Interface contacts:
Residue R450 in chain A interacts with residue K26 in chain B (closest heavy-atom distance 3.7 Å).
Residue R418 in chain A contacts residue I135 in chain B (closest heavy-atom distance 3.4 Å).
Residue F384 in chain A contacts residue F146 in chain B (closest heavy-atom distance 3.7 Å).
Residue D375 in chain A is in contact with residue L117 in chain B (closest heavy-atom distance 3.6 Å).
Residue K382 in chain A is in contact with residue G118 in chain B (closest heavy-atom distance 3.5 Å).
Residue V381 in chain A contacts residue F94 in chain B (closest heavy-atom distance 3.7 Å).
Residue N379 in chain A contacts residue G118 in chain B (closest heavy-atom distance 3.2 Å).
Residue R432 in chain A contacts residue F17 in chain B (closest heavy-atom distance 3.1 Å).
Residue K601 in chain A interacts with residue L44 in chain B (closest heavy-atom distance 3.2 Å).
Residue M654 in chain A is in contact with residue E128 in chain B (closest heavy-atom distance 3.5 Å).
Residue S656 in chain A contacts residue T122 in chain B (closest heavy-atom distance 2.6 Å).
Residue S436 in chain A is in contact with residue E19 in chain B (closest heavy-atom distance 3.2 Å).
Residue N477 in chain A contacts residue E124 in chain B (closest heavy-atom distance 2.9 Å).
Residue D375 in chain A interacts with residue G118 in chain B (closest heavy-atom distance 2.9 Å).
Residue R450 in chain A is in contact with residue F24 in chain B (closest heavy-atom distance 3.6 Å).
Residue S454 in chain A interacts with residue F24 in chain B (closest heavy-atom distance 3.1 Å).
Residue I389 in chain A is in contact with residue E132 in chain B (closest heavy-atom distance 3.7 Å).
Residue F384 in chain A contacts residue I90 in chain B (closest heavy-atom distance 3.6 Å).
Residue L605 in chain A contacts residue L23 in chain B (closest heavy-atom distance 3.6 Å).
Residue N379 in chain A interacts with residue E119 in chain B (closest heavy-atom distance 2.7 Å).
Residue L374 in chain A interacts with residue F97 in chain B (closest heavy-atom distance 3.7 Å).
Residue A378 in chain A is in contact with residue L117 in chain B (closest heavy-atom distance 3.5 Å).
Residue S419 in chain A interacts with residue M150 in chain B (closest heavy-atom distance 3.3 Å).
Residue K382 in chain A is in contact with residue L121 in chain B (closest heavy-atom distance 3.6 Å).
Residue I457 in chain A interacts with residue R42 in chain B (closest heavy-atom distance 3.6 Å).
Residue F421 in chain A interacts with residue M150 in chain B (closest heavy-atom distance 3.0 Å).
Residue K382 in chain A interacts with residue L117 in chain B (closest heavy-atom distance 2.7 Å).
Residue S454 in chain A contacts residue T39 in chain B (closest heavy-atom distance 3.7 Å).
Residue C377 in chain A interacts with residue F97 in chain B (closest heavy-atom distance 3.7 Å).
Residue S420 in chain A contacts residue A152 in chain B (closest heavy-atom distance 3.5 Å).
Residue S420 in chain A is in contact with residue M149 in chain B (closest heavy-atom distance 3.3 Å).
Residue S420 in chain A interacts with residue M150 in chain B (closest heavy-atom distance 3.5 Å).
Residue T380 in chain A interacts with residue I90 in chain B (closest heavy-atom distance 3.6 Å).
Residue I457 in chain A contacts residue T39 in chain B (closest heavy-atom distance 3.5 Å).
Residue R450 in chain A contacts residue L23 in chain B (closest heavy-atom distance 2.9 Å).
Residue S454 in chain A interacts with residue E36 in chain B (closest heavy-atom distance 3.1 Å).
Residue R432 in chain A contacts residue E19 in chain B (closest heavy-atom distance 2.7 Å).
Residue N458 in chain A is in contact with residue R42 in chain B (closest heavy-atom distance 2.9 Å).
Residue R422 in chain A contacts residue A152 in chain B (closest heavy-atom distance 3.7 Å).
Residue H443 in chain A contacts residue S22 in chain B (closest heavy-atom distance 3.5 Å).
Residue S388 in chain A contacts residue F146 in chain B (closest heavy-atom distance 3.6 Å).
Residue K382 in chain A interacts with residue M129 in chain B (closest heavy-atom distance 3.3 Å).
Residue L385 in chain A interacts with residue M129 in chain B (closest heavy-atom distance 3.7 Å).
Residue K382 in chain A interacts with residue E119 in chain B (closest heavy-atom distance 2.3 Å).
Residue R418 in chain A is in contact with residue E132 in chain B (closest heavy-atom distance 2.6 Å).
Residue R653 in chain A contacts residue E128 in chain B (closest heavy-atom distance 2.8 Å).
Residue Q392 in chain A contacts residue E132 in chain B (closest heavy-atom distance 3.2 Å).
Residue K483 in chain A contacts residue E128 in chain B (closest heavy-atom distance 2.7 Å).
Residue K382 in chain A interacts with residue M114 in chain B (closest heavy-atom distance 2.9 Å).
Residue F384 in chain A interacts with residue M150 in chain B (closest heavy-atom distance 3.5 Å).
Residue I439 in chain A is in contact with residue E19 in chain B (closest heavy-atom distance 3.6 Å).
Residue S388 in chain A is in contact with residue M150 in chain B (closest heavy-atom distance 3.7 Å).
Residue N458 in chain A contacts residue T39 in chain B (closest heavy-atom distance 3.3 Å).
Residue S656 in chain A contacts residue E124 in chain B (closest heavy-atom distance 3.5 Å).
Residue R653 in chain A interacts with residue E132 in chain B (closest heavy-atom distance 2.9 Å).
Residue K601 in chain A interacts with residue F17 in chain B (closest heavy-atom distance 3.5 Å).
Residue R386 in chain A interacts with residue L121 in chain B (closest heavy-atom distance 3.4 Å).
Residue T380 in chain A is in contact with residue A93 in chain B (closest heavy-atom distance 3.6 Å).
Residue R386 in chain A interacts with residue E125 in chain B (closest heavy-atom distance 2.8 Å).
Residue L385 in chain A is in contact with residue M114 in chain B (closest heavy-atom distance 3.7 Å).

Sequence of chain B:
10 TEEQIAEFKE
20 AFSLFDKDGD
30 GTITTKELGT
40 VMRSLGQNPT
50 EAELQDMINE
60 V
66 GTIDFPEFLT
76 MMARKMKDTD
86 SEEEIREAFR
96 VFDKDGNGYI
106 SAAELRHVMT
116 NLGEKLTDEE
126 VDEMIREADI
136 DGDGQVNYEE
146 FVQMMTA

These two protein chains interact to form a complex.

Sequence of chain A:
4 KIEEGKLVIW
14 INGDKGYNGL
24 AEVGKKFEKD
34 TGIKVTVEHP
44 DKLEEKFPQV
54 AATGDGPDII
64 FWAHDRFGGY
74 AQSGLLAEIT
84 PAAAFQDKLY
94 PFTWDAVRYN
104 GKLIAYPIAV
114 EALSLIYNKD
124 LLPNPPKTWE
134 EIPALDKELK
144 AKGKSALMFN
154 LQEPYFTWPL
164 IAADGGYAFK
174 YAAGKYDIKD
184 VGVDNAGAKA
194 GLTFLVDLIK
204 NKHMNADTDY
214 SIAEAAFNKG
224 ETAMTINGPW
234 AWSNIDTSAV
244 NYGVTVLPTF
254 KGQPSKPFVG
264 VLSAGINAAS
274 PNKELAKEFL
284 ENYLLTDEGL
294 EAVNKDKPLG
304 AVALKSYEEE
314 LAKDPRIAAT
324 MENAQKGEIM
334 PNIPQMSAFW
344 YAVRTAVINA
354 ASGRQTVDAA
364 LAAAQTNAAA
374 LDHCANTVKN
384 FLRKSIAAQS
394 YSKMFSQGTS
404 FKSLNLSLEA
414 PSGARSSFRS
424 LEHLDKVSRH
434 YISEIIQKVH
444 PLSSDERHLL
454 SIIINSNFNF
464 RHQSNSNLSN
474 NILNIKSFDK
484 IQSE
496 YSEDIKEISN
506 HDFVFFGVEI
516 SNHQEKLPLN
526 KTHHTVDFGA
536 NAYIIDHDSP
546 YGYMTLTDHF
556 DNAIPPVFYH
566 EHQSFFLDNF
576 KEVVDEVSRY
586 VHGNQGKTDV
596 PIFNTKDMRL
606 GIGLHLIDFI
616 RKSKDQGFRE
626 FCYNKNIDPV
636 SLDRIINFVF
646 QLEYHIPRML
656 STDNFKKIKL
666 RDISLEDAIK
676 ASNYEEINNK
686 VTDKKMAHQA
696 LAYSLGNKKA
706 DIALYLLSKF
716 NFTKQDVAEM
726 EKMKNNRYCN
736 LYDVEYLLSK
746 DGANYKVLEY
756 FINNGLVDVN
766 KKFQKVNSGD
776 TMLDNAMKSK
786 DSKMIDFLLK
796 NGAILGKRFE